Contacts between the two chains:
Residue W260 in chain A interacts with residue G223 in chain B (closest heavy-atom distance 3.5 Å).
Residue L262 in chain A contacts residue F219 in chain B (closest heavy-atom distance 3.6 Å).
Residue M259 in chain A contacts residue F219 in chain B (closest heavy-atom distance 3.6 Å).
Residue E80 in chain A interacts with residue R101 in chain B (closest heavy-atom distance 3.1 Å).
Residue G79 in chain A interacts with residue R105 in chain B (closest heavy-atom distance 3.5 Å).
Residue F348 in chain A is in contact with residue F12 in chain B (closest heavy-atom distance 3.5 Å).
Residue D71 in chain A interacts with residue Y78 in chain B (closest heavy-atom distance 2.8 Å).
Residue W260 in chain A contacts residue I220 in chain B (closest heavy-atom distance 3.4 Å).
Residue F271 in chain A contacts residue V213 in chain B (closest heavy-atom distance 3.6 Å).
Residue F270 in chain A contacts residue G212 in chain B (closest heavy-atom distance 3.5 Å).
Residue D71 in chain A interacts with residue R77 in chain B (closest heavy-atom distance 3.6 Å).
Residue M359 in chain A interacts with residue F19 in chain B (closest heavy-atom distance 3.7 Å).
Residue F267 in chain A interacts with residue I216 in chain B (closest heavy-atom distance 3.6 Å).
Residue M367 in chain A is in contact with residue F29 in chain B (closest heavy-atom distance 3.7 Å).
Residue H275 in chain A contacts residue L23 in chain B (closest heavy-atom distance 3.2 Å).
Residue Y75 in chain A contacts residue R101 in chain B (closest heavy-atom distance 3.6 Å).
Residue F97 in chain A is in contact with residue W24 in chain B (closest heavy-atom distance 3.5 Å).
Residue T362 in chain A contacts residue F19 in chain B (closest heavy-atom distance 3.0 Å).
Residue P279 in chain A interacts with residue A149 in chain B (closest heavy-atom distance 3.2 Å).
Residue Y75 in chain A contacts residue Y104 in chain B (closest heavy-atom distance 3.6 Å).
Residue D71 in chain A is in contact with residue K118 in chain B (closest heavy-atom distance 3.7 Å).
Residue I363 in chain A contacts residue L22 in chain B (closest heavy-atom distance 3.5 Å).
Residue A67 in chain A contacts residue K118 in chain B (closest heavy-atom distance 3.6 Å).
Residue P248 in chain A is in contact with residue L233 in chain B (closest heavy-atom distance 3.6 Å).
Residue L252 in chain A contacts residue R230 in chain B (closest heavy-atom distance 3.6 Å).
Residue M355 in chain A is in contact with residue F11 in chain B (closest heavy-atom distance 3.7 Å).
Residue I363 in chain A is in contact with residue F19 in chain B (closest heavy-atom distance 3.5 Å).
Residue F70 in chain A interacts with residue Y78 in chain B (closest heavy-atom distance 3.1 Å).
Residue T366 in chain A is in contact with residue N27 in chain B (closest heavy-atom distance 2.9 Å).
Residue E283 in chain A contacts residue R150 in chain B (closest heavy-atom distance 2.8 Å).
Residue A67 in chain A interacts with residue D119 in chain B (closest heavy-atom distance 3.7 Å).
Residue F266 in chain A contacts residue F219 in chain B (closest heavy-atom distance 3.7 Å).
Residue H272 in chain A contacts residue F25 in chain B (closest heavy-atom distance 3.2 Å).
Residue I363 in chain A is in contact with residue L23 in chain B (closest heavy-atom distance 3.7 Å).
Residue Y75 in chain A interacts with residue V103 in chain B (closest heavy-atom distance 3.6 Å).
Residue L252 in chain A contacts residue Y229 in chain B (closest heavy-atom distance 3.6 Å).
Residue P279 in chain A interacts with residue L148 in chain B (closest heavy-atom distance 3.0 Å).
Residue A100 in chain A is in contact with residue F20 in chain B (closest heavy-atom distance 3.5 Å).
Residue W260 in chain A contacts residue L224 in chain B (closest heavy-atom distance 3.4 Å).
Residue A256 in chain A contacts residue G223 in chain B (closest heavy-atom distance 3.5 Å).
Residue F276 in chain A interacts with residue W24 in chain B (closest heavy-atom distance 3.7 Å).
Residue Y249 in chain A interacts with residue R230 in chain B (closest heavy-atom distance 2.9 Å).
Residue M259 in chain A is in contact with residue G223 in chain B (closest heavy-atom distance 3.6 Å).
Residue G255 in chain A interacts with residue L226 in chain B (closest heavy-atom distance 3.3 Å).
Residue M355 in chain A interacts with residue S15 in chain B (closest heavy-atom distance 3.7 Å).
Residue G79 in chain A is in contact with residue F106 in chain B (closest heavy-atom distance 3.4 Å).
Residue F282 in chain A is in contact with residue S145 in chain B (closest heavy-atom distance 2.6 Å).
Residue Y75 in chain A is in contact with residue Y78 in chain B (closest heavy-atom distance 3.6 Å).
Residue F70 in chain A contacts residue S145 in chain B (closest heavy-atom distance 3.3 Å).
Residue F351 in chain A is in contact with residue F12 in chain B (closest heavy-atom distance 3.6 Å).
Residue Y111 in chain A is in contact with residue K8 in chain B (closest heavy-atom distance 3.6 Å).
Residue E80 in chain A contacts residue Y104 in chain B (closest heavy-atom distance 3.2 Å).
Residue H275 in chain A is in contact with residue W24 in chain B (closest heavy-atom distance 3.1 Å).
Residue W85 in chain A interacts with residue R208 in chain B (closest heavy-atom distance 3.5 Å).
Residue W298 in chain A interacts with residue L23 in chain B (closest heavy-atom distance 3.5 Å).
Residue M355 in chain A interacts with residue F12 in chain B (closest heavy-atom distance 3.6 Å).
Residue H272 in chain A contacts residue W24 in chain B (closest heavy-atom distance 3.3 Å).
Residue Y75 in chain A contacts residue F115 in chain B (closest heavy-atom distance 3.6 Å).
Residue V352 in chain A is in contact with residue F11 in chain B (closest heavy-atom distance 3.4 Å).
Residue F271 in chain A interacts with residue I216 in chain B (closest heavy-atom distance 3.6 Å).

Sequence of chain B:
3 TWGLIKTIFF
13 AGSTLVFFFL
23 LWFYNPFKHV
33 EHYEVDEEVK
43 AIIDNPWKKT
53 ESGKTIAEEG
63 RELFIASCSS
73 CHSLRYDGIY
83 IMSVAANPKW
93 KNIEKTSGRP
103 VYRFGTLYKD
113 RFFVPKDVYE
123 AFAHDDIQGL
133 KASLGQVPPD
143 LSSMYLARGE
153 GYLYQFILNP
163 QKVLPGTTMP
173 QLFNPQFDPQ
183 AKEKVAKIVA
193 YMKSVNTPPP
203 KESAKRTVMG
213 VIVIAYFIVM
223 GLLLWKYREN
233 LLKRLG

The following describes two proteins that form a bound complex.

Sequence of chain A:
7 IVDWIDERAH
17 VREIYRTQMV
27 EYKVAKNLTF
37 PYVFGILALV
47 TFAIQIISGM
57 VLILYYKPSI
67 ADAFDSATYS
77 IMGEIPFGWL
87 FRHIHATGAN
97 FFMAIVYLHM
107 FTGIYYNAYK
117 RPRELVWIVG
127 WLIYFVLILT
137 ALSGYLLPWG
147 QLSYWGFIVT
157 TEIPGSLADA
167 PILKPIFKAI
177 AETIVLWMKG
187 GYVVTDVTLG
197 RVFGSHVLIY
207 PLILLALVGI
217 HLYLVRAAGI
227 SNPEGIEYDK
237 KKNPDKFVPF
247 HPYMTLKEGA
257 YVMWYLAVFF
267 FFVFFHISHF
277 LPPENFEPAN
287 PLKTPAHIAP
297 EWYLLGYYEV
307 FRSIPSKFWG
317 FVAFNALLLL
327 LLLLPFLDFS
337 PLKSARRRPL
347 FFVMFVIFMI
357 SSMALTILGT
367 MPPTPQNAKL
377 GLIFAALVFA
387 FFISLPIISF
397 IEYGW